The following describes two proteins that form a bound complex.

Sequence of protein 2:
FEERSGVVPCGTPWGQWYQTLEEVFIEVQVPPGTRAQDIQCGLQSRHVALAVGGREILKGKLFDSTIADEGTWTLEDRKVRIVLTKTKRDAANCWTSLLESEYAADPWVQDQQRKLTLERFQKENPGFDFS

Sequence of protein 1:
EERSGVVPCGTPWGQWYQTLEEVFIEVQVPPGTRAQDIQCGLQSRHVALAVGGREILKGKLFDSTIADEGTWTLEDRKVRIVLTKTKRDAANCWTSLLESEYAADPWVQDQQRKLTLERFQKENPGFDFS

Residue-level contacts at the interface:
Residue T21 in protein 2 is in contact with residue K88 in protein 1 (closest heavy-atom distance 2.8 Å).
Residue S6 in protein 2 interacts with residue G12 in protein 1 (closest heavy-atom distance 2.9 Å).
Residue K62 in protein 2 interacts with residue L101 in protein 1 (closest heavy-atom distance 3.1 Å).
Residue Y105 in protein 2 is in contact with residue W18 in protein 1 (closest heavy-atom distance 3.2 Å).
Residue V8 in protein 2 interacts with residue P10 in protein 1 (closest heavy-atom distance 3.0 Å).
Residue K88 in protein 2 is in contact with residue E23 in protein 1 (closest heavy-atom distance 2.9 Å).
Residue V85 in protein 2 contacts residue T73 in protein 1 (closest heavy-atom distance 2.9 Å).
Residue E24 in protein 2 interacts with residue L86 in protein 1 (closest heavy-atom distance 3.1 Å).
Residue V29 in protein 2 is in contact with residue V82 in protein 1 (closest heavy-atom distance 2.9 Å).
Residue T87 in protein 2 is in contact with residue T67 in protein 1 (closest heavy-atom distance 3.1 Å).
Residue P10 in protein 2 is in contact with residue G7 in protein 1 (closest heavy-atom distance 2.9 Å).
Residue T75 in protein 2 contacts residue R83 in protein 1 (closest heavy-atom distance 2.9 Å).
Residue D65 in protein 2 contacts residue K90 in protein 1 (closest heavy-atom distance 2.6 Å).
Residue I27 in protein 2 is in contact with residue I84 in protein 1 (closest heavy-atom distance 2.8 Å).
Residue T35 in protein 2 interacts with residue K80 in protein 1 (closest heavy-atom distance 2.4 Å).
Residue Y105 in protein 2 is in contact with residue W15 in protein 1 (closest heavy-atom distance 3.1 Å).
Residue W15 in protein 2 contacts residue Y105 in protein 1 (closest heavy-atom distance 3.0 Å).
Residue K80 in protein 2 contacts residue P33 in protein 1 (closest heavy-atom distance 3.1 Å).
Residue R83 in protein 2 interacts with residue T75 in protein 1 (closest heavy-atom distance 3.0 Å).
Residue R83 in protein 2 is in contact with residue Y19 in protein 1 (closest heavy-atom distance 3.0 Å).
Residue I68 in protein 2 interacts with residue T87 in protein 1 (closest heavy-atom distance 2.8 Å).
Residue E122 in protein 2 contacts residue L22 in protein 1 (closest heavy-atom distance 2.9 Å).
Residue S99 in protein 2 is in contact with residue F64 in protein 1 (closest heavy-atom distance 3.1 Å).
Residue G7 in protein 2 is in contact with residue P10 in protein 1 (closest heavy-atom distance 3.0 Å).
Residue T89 in protein 2 interacts with residue S66 in protein 1 (closest heavy-atom distance 3.0 Å).
Residue Q20 in protein 2 interacts with residue K88 in protein 1 (closest heavy-atom distance 3.0 Å).
Residue E102 in protein 2 interacts with residue K62 in protein 1 (closest heavy-atom distance 2.9 Å).
Residue K88 in protein 2 contacts residue T21 in protein 1 (closest heavy-atom distance 2.7 Å).
Residue L22 in protein 2 contacts residue E122 in protein 1 (closest heavy-atom distance 2.6 Å).
Residue L86 in protein 2 contacts residue V25 in protein 1 (closest heavy-atom distance 2.9 Å).
Residue V82 in protein 2 is in contact with residue V29 in protein 1 (closest heavy-atom distance 2.8 Å).
Residue W97 in protein 2 is in contact with residue Q20 in protein 1 (closest heavy-atom distance 2.8 Å).
Residue L100 in protein 2 interacts with residue F64 in protein 1 (closest heavy-atom distance 2.9 Å).
Residue P10 in protein 2 interacts with residue V8 in protein 1 (closest heavy-atom distance 3.0 Å).
Residue D78 in protein 2 contacts residue K80 in protein 1 (closest heavy-atom distance 3.1 Å).
Residue F64 in protein 2 interacts with residue S99 in protein 1 (closest heavy-atom distance 3.1 Å).
Residue P33 in protein 2 contacts residue K80 in protein 1 (closest heavy-atom distance 3.1 Å).
Residue Y19 in protein 2 contacts residue R83 in protein 1 (closest heavy-atom distance 3.1 Å).
Residue V31 in protein 2 is in contact with residue K80 in protein 1 (closest heavy-atom distance 3.0 Å).
Residue W18 in protein 2 contacts residue Y105 in protein 1 (closest heavy-atom distance 3.1 Å).
Residue V25 in protein 2 is in contact with residue L86 in protein 1 (closest heavy-atom distance 2.9 Å).
Residue E23 in protein 2 contacts residue K88 in protein 1 (closest heavy-atom distance 2.8 Å).
Residue R79 in protein 2 interacts with residue R79 in protein 1 (closest heavy-atom distance 2.8 Å).
Residue T73 in protein 2 is in contact with residue V85 in protein 1 (closest heavy-atom distance 3.0 Å).
Residue K80 in protein 2 contacts residue T35 in protein 1 (closest heavy-atom distance 2.4 Å).
Residue I84 in protein 2 contacts residue T73 in protein 1 (closest heavy-atom distance 3.2 Å).
Residue K62 in protein 2 is in contact with residue E102 in protein 1 (closest heavy-atom distance 2.8 Å).
Residue K88 in protein 2 interacts with residue Q20 in protein 1 (closest heavy-atom distance 2.7 Å).
Residue Q20 in protein 2 is in contact with residue W97 in protein 1 (closest heavy-atom distance 3.0 Å).
Residue L101 in protein 2 is in contact with residue K62 in protein 1 (closest heavy-atom distance 3.1 Å).
Residue G12 in protein 2 interacts with residue S6 in protein 1 (closest heavy-atom distance 2.9 Å).
Residue T67 in protein 2 interacts with residue T87 in protein 1 (closest heavy-atom distance 3.0 Å).
Residue S66 in protein 2 interacts with residue K90 in protein 1 (closest heavy-atom distance 3.1 Å).
Residue K80 in protein 2 is in contact with residue V31 in protein 1 (closest heavy-atom distance 3.1 Å).
Residue F64 in protein 2 interacts with residue L100 in protein 1 (closest heavy-atom distance 3.0 Å).
Residue L86 in protein 2 is in contact with residue E24 in protein 1 (closest heavy-atom distance 3.1 Å).
Residue I84 in protein 2 is in contact with residue I27 in protein 1 (closest heavy-atom distance 2.8 Å).
Residue F2 in protein 2 is in contact with residue G12 in protein 1 (closest heavy-atom distance 3.2 Å).
Residue T87 in protein 2 interacts with residue I68 in protein 1 (closest heavy-atom distance 2.9 Å).
Residue S66 in protein 2 interacts with residue T89 in protein 1 (closest heavy-atom distance 3.0 Å).